Sequence of the first protein:
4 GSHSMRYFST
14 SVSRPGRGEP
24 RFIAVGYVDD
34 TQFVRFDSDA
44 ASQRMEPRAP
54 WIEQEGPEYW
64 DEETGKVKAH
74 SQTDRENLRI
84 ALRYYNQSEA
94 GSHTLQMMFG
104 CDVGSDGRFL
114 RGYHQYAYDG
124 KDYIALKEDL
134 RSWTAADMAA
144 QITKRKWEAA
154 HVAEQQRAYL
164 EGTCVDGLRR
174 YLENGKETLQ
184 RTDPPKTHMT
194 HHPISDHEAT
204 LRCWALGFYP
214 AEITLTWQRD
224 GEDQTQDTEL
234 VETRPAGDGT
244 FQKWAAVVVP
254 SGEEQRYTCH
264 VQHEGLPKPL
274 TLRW

This data describes a binding interaction between two proteins.

Sequence of the second protein:
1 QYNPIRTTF

Contacts between the two chains:
Residue Y162 in the first protein is in contact with residue Y2 in the second protein (closest heavy-atom distance 3.7 Å).
Residue Y62 in the first protein contacts residue Q1 in the second protein (closest heavy-atom distance 4.1 Å).
Residue K149 in the first protein is in contact with residue F9 in the second protein (closest heavy-atom distance 3.4 Å).
Residue T166 in the first protein interacts with residue Q1 in the second protein (closest heavy-atom distance 3.3 Å).
Residue K69 in the first protein contacts residue P4 in the second protein (closest heavy-atom distance 3.7 Å).
Residue Y126 in the first protein contacts residue F9 in the second protein (closest heavy-atom distance 3.5 Å).
Residue H73 in the first protein is in contact with residue Y2 in the second protein (closest heavy-atom distance 2.7 Å).
Residue H117 in the first protein is in contact with residue N3 in the second protein (closest heavy-atom distance 4.5 Å).
Residue F25 in the first protein is in contact with residue Y2 in the second protein (closest heavy-atom distance 4.0 Å).
Residue Q159 in the first protein is in contact with residue N3 in the second protein (closest heavy-atom distance 2.9 Å).
Residue S12 in the first protein interacts with residue Y2 in the second protein (closest heavy-atom distance 4.4 Å).
Residue D77 in the first protein contacts residue I5 in the second protein (closest heavy-atom distance 4.6 Å).
Residue Y162 in the first protein is in contact with residue Q1 in the second protein (closest heavy-atom distance 2.7 Å).
Residue A72 in the first protein is in contact with residue I5 in the second protein (closest heavy-atom distance 3.7 Å).
Residue T76 in the first protein is in contact with residue R6 in the second protein (closest heavy-atom distance 3.5 Å).
Residue Y174 in the first protein interacts with residue Q1 in the second protein (closest heavy-atom distance 2.7 Å).
Residue T76 in the first protein is in contact with residue T8 in the second protein (closest heavy-atom distance 4.7 Å).
Residue F102 in the first protein is in contact with residue Y2 in the second protein (closest heavy-atom distance 3.7 Å).
Residue Y119 in the first protein is in contact with residue F9 in the second protein (closest heavy-atom distance 3.8 Å).
Residue L98 in the first protein contacts residue F9 in the second protein (closest heavy-atom distance 3.9 Å).
Residue A72 in the first protein contacts residue R6 in the second protein (closest heavy-atom distance 4.3 Å).
Residue M48 in the first protein is in contact with residue Y2 in the second protein (closest heavy-atom distance 3.8 Å).
Residue H73 in the first protein interacts with residue I5 in the second protein (closest heavy-atom distance 3.6 Å).
Residue N80 in the first protein interacts with residue T8 in the second protein (closest heavy-atom distance 3.1 Å).
Residue W150 in the first protein contacts residue T7 in the second protein (closest heavy-atom distance 3.3 Å).
Residue G170 in the first protein contacts residue Q1 in the second protein (closest heavy-atom distance 3.6 Å).
Residue K69 in the first protein is in contact with residue Y2 in the second protein (closest heavy-atom distance 2.8 Å).
Residue Y87 in the first protein interacts with residue F9 in the second protein (closest heavy-atom distance 2.6 Å).
Residue W150 in the first protein is in contact with residue T8 in the second protein (closest heavy-atom distance 2.9 Å).
Residue V155 in the first protein interacts with residue T7 in the second protein (closest heavy-atom distance 3.7 Å).
Residue K149 in the first protein is in contact with residue T8 in the second protein (closest heavy-atom distance 4.5 Å).
Residue Q159 in the first protein is in contact with residue T7 in the second protein (closest heavy-atom distance 4.5 Å).
Residue W150 in the first protein interacts with residue F9 in the second protein (closest heavy-atom distance 3.8 Å).
Residue R173 in the first protein contacts residue Q1 in the second protein (closest heavy-atom distance 2.8 Å).
Residue T146 in the first protein interacts with residue F9 in the second protein (closest heavy-atom distance 2.8 Å).
Residue K69 in the first protein interacts with residue I5 in the second protein (closest heavy-atom distance 4.7 Å).
Residue K69 in the first protein is in contact with residue Q1 in the second protein (closest heavy-atom distance 4.0 Å).
Residue D169 in the first protein contacts residue Q1 in the second protein (closest heavy-atom distance 4.5 Å).
Residue F102 in the first protein is in contact with residue I5 in the second protein (closest heavy-atom distance 4.2 Å).
Residue Y10 in the first protein interacts with residue Q1 in the second protein (closest heavy-atom distance 3.0 Å).
Residue N80 in the first protein interacts with residue F9 in the second protein (closest heavy-atom distance 2.8 Å).
Residue M8 in the first protein contacts residue Q1 in the second protein (closest heavy-atom distance 3.9 Å).
Residue Y119 in the first protein contacts residue I5 in the second protein (closest heavy-atom distance 3.6 Å).
Residue E66 in the first protein interacts with residue Y2 in the second protein (closest heavy-atom distance 2.8 Å).
Residue T76 in the first protein is in contact with residue T7 in the second protein (closest heavy-atom distance 3.4 Å).
Residue I83 in the first protein interacts with residue F9 in the second protein (closest heavy-atom distance 3.7 Å).
Residue V70 in the first protein contacts residue Y2 in the second protein (closest heavy-atom distance 3.6 Å).
Residue E79 in the first protein is in contact with residue T8 in the second protein (closest heavy-atom distance 4.0 Å).
Residue M100 in the first protein contacts residue I5 in the second protein (closest heavy-atom distance 3.8 Å).
Residue N80 in the first protein contacts residue T7 in the second protein (closest heavy-atom distance 3.5 Å).
Residue I83 in the first protein is in contact with residue T8 in the second protein (closest heavy-atom distance 3.8 Å).
Residue K69 in the first protein contacts residue N3 in the second protein (closest heavy-atom distance 4.6 Å).
Residue A27 in the first protein is in contact with residue Y2 in the second protein (closest heavy-atom distance 3.8 Å).
Residue E66 in the first protein is in contact with residue Q1 in the second protein (closest heavy-atom distance 3.6 Å).
Residue Y10 in the first protein interacts with residue Y2 in the second protein (closest heavy-atom distance 3.5 Å).
Residue A84 in the first protein is in contact with residue F9 in the second protein (closest heavy-atom distance 4.5 Å).
Residue Y162 in the first protein interacts with residue N3 in the second protein (closest heavy-atom distance 3.4 Å).
Residue H117 in the first protein is in contact with residue I5 in the second protein (closest heavy-atom distance 4.0 Å).
Residue T76 in the first protein contacts residue I5 in the second protein (closest heavy-atom distance 2.7 Å).
Residue F102 in the first protein contacts residue N3 in the second protein (closest heavy-atom distance 3.7 Å).